The following describes two proteins that form a bound complex.

Sequence of protein 1:
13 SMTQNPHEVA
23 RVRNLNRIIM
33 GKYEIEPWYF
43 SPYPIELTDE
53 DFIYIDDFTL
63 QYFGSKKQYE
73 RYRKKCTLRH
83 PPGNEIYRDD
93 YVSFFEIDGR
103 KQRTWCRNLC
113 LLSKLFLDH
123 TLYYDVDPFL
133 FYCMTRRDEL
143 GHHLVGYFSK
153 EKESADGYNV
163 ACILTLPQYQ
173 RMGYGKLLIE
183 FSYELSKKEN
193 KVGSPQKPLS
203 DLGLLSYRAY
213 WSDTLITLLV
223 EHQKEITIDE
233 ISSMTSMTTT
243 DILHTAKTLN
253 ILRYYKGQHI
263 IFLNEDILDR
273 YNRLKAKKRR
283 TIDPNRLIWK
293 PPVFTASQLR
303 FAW

Residue-level contacts at the interface:
Residue F101 in protein 2 is in contact with residue N86 in protein 1 (closest heavy-atom distance 3.1 Å).
Residue S102 in protein 2 is in contact with residue Q104 in protein 1 (closest heavy-atom distance 3.2 Å).
Residue A103 in protein 2 contacts residue Q104 in protein 1 (closest heavy-atom distance 3.1 Å).
Residue E94 in protein 2 contacts residue R139 in protein 1 (closest heavy-atom distance 3.0 Å).
Residue S78 in protein 2 contacts residue Y35 in protein 1 (closest heavy-atom distance 3.2 Å).
Residue K247 in protein 2 is in contact with residue Q16 in protein 1 (closest heavy-atom distance 3.2 Å).
Residue M79 in protein 2 is in contact with residue E36 in protein 1 (closest heavy-atom distance 3.0 Å).
Residue E94 in protein 2 interacts with residue R90 in protein 1 (closest heavy-atom distance 3.2 Å).
Residue Y260 in protein 2 interacts with residue Y45 in protein 1 (closest heavy-atom distance 3.2 Å).
Residue E117 in protein 2 contacts residue K68 in protein 1 (closest heavy-atom distance 3.1 Å).
Residue Y240 in protein 2 interacts with residue Q16 in protein 1 (closest heavy-atom distance 3.2 Å).
Residue R264 in protein 2 contacts residue Y126 in protein 1 (closest heavy-atom distance 3.2 Å).
Residue S78 in protein 2 is in contact with residue E36 in protein 1 (closest heavy-atom distance 2.6 Å).
Residue W81 in protein 2 interacts with residue K34 in protein 1 (closest heavy-atom distance 2.7 Å).
Residue R266 in protein 2 is in contact with residue Y125 in protein 1 (closest heavy-atom distance 2.8 Å).
Residue Y113 in protein 2 interacts with residue K77 in protein 1 (closest heavy-atom distance 3.2 Å).
Residue T95 in protein 2 contacts residue R90 in protein 1 (closest heavy-atom distance 2.9 Å).
Residue Y98 in protein 2 contacts residue R288 in protein 1 (closest heavy-atom distance 2.9 Å).
Residue N114 in protein 2 interacts with residue K77 in protein 1 (closest heavy-atom distance 2.9 Å).
Residue Y260 in protein 2 is in contact with residue R23 in protein 1 (closest heavy-atom distance 2.4 Å).
Residue S97 in protein 2 interacts with residue R90 in protein 1 (closest heavy-atom distance 2.7 Å).
Residue F248 in protein 2 is in contact with residue R109 in protein 1 (closest heavy-atom distance 3.1 Å).
Residue E141 in protein 2 is in contact with residue R73 in protein 1 (closest heavy-atom distance 2.8 Å).
Residue Y88 in protein 2 is in contact with residue D59 in protein 1 (closest heavy-atom distance 3.0 Å).
Residue R265 in protein 2 contacts residue R105 in protein 1 (closest heavy-atom distance 3.1 Å).
Residue Y98 in protein 2 interacts with residue R90 in protein 1 (closest heavy-atom distance 3.3 Å).
Residue T80 in protein 2 contacts residue K34 in protein 1 (closest heavy-atom distance 3.2 Å).
Residue F263 in protein 2 is in contact with residue L124 in protein 1 (closest heavy-atom distance 3.2 Å).
Residue I99 in protein 2 interacts with residue E87 in protein 1 (closest heavy-atom distance 2.7 Å).
Residue R265 in protein 2 is in contact with residue A304 in protein 1 (closest heavy-atom distance 3.2 Å).
Residue E117 in protein 2 interacts with residue K69 in protein 1 (closest heavy-atom distance 3.1 Å).
Residue E141 in protein 2 interacts with residue K77 in protein 1 (closest heavy-atom distance 2.7 Å).
Residue Y88 in protein 2 contacts residue R75 in protein 1 (closest heavy-atom distance 3.2 Å).
Residue Y98 in protein 2 interacts with residue E87 in protein 1 (closest heavy-atom distance 3.2 Å).
Residue C108 in protein 2 contacts residue T79 in protein 1 (closest heavy-atom distance 2.9 Å).
Residue C109 in protein 2 interacts with residue Y74 in protein 1 (closest heavy-atom distance 2.8 Å).
Residue E137 in protein 2 contacts residue K69 in protein 1 (closest heavy-atom distance 2.9 Å).
Residue F92 in protein 2 interacts with residue E141 in protein 1 (closest heavy-atom distance 3.0 Å).
Residue Y88 in protein 2 is in contact with residue Y71 in protein 1 (closest heavy-atom distance 2.2 Å).
Residue W81 in protein 2 is in contact with residue G33 in protein 1 (closest heavy-atom distance 3.2 Å).
Residue E106 in protein 2 interacts with residue T106 in protein 1 (closest heavy-atom distance 2.5 Å).
Residue F248 in protein 2 interacts with residue Q16 in protein 1 (closest heavy-atom distance 2.8 Å).
Residue P75 in protein 2 is in contact with residue Q172 in protein 1 (closest heavy-atom distance 2.4 Å).
Residue S91 in protein 2 contacts residue E141 in protein 1 (closest heavy-atom distance 3.2 Å).
Residue R269 in protein 2 contacts residue F303 in protein 1 (closest heavy-atom distance 2.9 Å).
Residue M115 in protein 2 contacts residue Q70 in protein 1 (closest heavy-atom distance 3.2 Å).
Residue R264 in protein 2 is in contact with residue D127 in protein 1 (closest heavy-atom distance 3.1 Å).
Residue C108 in protein 2 is in contact with residue C78 in protein 1 (closest heavy-atom distance 3.2 Å).
Residue D138 in protein 2 is in contact with residue R73 in protein 1 (closest heavy-atom distance 2.9 Å).
Residue E117 in protein 2 is in contact with residue S67 in protein 1 (closest heavy-atom distance 2.5 Å).
Residue N114 in protein 2 contacts residue Q70 in protein 1 (closest heavy-atom distance 3.1 Å).
Residue F243 in protein 2 is in contact with residue Q70 in protein 1 (closest heavy-atom distance 3.1 Å).
Residue E267 in protein 2 is in contact with residue F303 in protein 1 (closest heavy-atom distance 3.0 Å).
Residue E83 in protein 2 contacts residue K68 in protein 1 (closest heavy-atom distance 2.7 Å).
Residue E267 in protein 2 contacts residue R302 in protein 1 (closest heavy-atom distance 3.2 Å).
Residue R264 in protein 2 contacts residue Y125 in protein 1 (closest heavy-atom distance 2.8 Å).
Residue Y84 in protein 2 interacts with residue L142 in protein 1 (closest heavy-atom distance 3.2 Å).
Residue F87 in protein 2 is in contact with residue R75 in protein 1 (closest heavy-atom distance 3.0 Å).
Residue T74 in protein 2 contacts residue Q172 in protein 1 (closest heavy-atom distance 3.2 Å).
Residue E256 in protein 2 contacts residue Y125 in protein 1 (closest heavy-atom distance 2.6 Å).

Sequence of protein 2:
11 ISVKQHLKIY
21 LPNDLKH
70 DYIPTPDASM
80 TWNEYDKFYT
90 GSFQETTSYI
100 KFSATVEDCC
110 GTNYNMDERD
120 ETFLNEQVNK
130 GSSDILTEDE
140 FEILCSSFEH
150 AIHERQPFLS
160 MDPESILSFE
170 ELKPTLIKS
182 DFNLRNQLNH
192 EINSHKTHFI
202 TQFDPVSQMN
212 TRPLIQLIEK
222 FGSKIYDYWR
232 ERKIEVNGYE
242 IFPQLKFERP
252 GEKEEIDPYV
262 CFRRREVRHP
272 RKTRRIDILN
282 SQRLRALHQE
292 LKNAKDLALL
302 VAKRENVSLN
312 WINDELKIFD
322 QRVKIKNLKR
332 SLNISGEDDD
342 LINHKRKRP